Sequence of chain A:
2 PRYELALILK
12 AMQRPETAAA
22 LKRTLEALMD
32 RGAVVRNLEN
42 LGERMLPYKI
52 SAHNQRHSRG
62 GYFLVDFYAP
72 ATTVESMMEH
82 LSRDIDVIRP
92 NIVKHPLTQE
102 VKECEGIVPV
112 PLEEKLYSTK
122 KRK

The following describes two proteins that form a bound complex.

Sequence of chain B:
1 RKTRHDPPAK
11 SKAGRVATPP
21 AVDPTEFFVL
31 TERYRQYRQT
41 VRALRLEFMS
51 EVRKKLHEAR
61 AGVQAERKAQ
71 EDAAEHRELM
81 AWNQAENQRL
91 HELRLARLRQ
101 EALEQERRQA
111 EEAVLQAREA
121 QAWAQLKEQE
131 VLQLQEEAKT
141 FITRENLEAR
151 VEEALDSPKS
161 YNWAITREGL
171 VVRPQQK

Interface contacts:
Residue L155 in chain B contacts residue A19 in chain A (closest heavy-atom distance 3.9 Å).
Residue L155 in chain B contacts residue N41 in chain A (closest heavy-atom distance 4.0 Å).
Residue T143 in chain B is in contact with residue M30 in chain A (closest heavy-atom distance 4.1 Å).
Residue F141 in chain B contacts residue V35 in chain A (closest heavy-atom distance 4.4 Å).
Residue I142 in chain B is in contact with residue L39 in chain A (closest heavy-atom distance 4.0 Å).
Residue L147 in chain B contacts residue L26 in chain A (closest heavy-atom distance 3.9 Å).
Residue F141 in chain B interacts with residue Y69 in chain A (closest heavy-atom distance 4.3 Å).
Residue L147 in chain B contacts residue K23 in chain A (closest heavy-atom distance 3.8 Å).
Residue L134 in chain B is in contact with residue R37 in chain A (closest heavy-atom distance 4.1 Å).
Residue V151 in chain B interacts with residue K23 in chain A (closest heavy-atom distance 4.2 Å).
Residue L155 in chain B interacts with residue L22 in chain A (closest heavy-atom distance 3.5 Å).
Residue T140 in chain B interacts with residue R37 in chain A (closest heavy-atom distance 3.5 Å).
Residue Y161 in chain B interacts with residue E40 in chain A (closest heavy-atom distance 2.5 Å).
Residue V151 in chain B interacts with residue L22 in chain A (closest heavy-atom distance 4.0 Å).
Residue K159 in chain B interacts with residue E40 in chain A (closest heavy-atom distance 4.0 Å).
Residue R144 in chain B interacts with residue D31 in chain A (closest heavy-atom distance 3.2 Å).
Residue L155 in chain B interacts with residue R15 in chain A (closest heavy-atom distance 4.3 Å).
Residue L147 in chain B is in contact with residue E27 in chain A (closest heavy-atom distance 3.9 Å).
Residue S157 in chain B is in contact with residue N41 in chain A (closest heavy-atom distance 4.2 Å).
Residue R144 in chain B contacts residue E27 in chain A (closest heavy-atom distance 3.4 Å).
Residue P158 in chain B interacts with residue G43 in chain A (closest heavy-atom distance 4.5 Å).
Residue R150 in chain B interacts with residue R37 in chain A (closest heavy-atom distance 4.6 Å).
Residue E152 in chain B interacts with residue R15 in chain A (closest heavy-atom distance 2.9 Å).
Residue E152 in chain B interacts with residue A19 in chain A (closest heavy-atom distance 4.0 Å).
Residue K159 in chain B contacts residue N41 in chain A (closest heavy-atom distance 3.2 Å).
Residue Y161 in chain B is in contact with residue L42 in chain A (closest heavy-atom distance 3.7 Å).
Residue P158 in chain B is in contact with residue N41 in chain A (closest heavy-atom distance 3.3 Å).
Residue I142 in chain B contacts residue N38 in chain A (closest heavy-atom distance 4.1 Å).
Residue K159 in chain B interacts with residue L42 in chain A (closest heavy-atom distance 3.8 Å).
Residue I142 in chain B is in contact with residue L26 in chain A (closest heavy-atom distance 4.9 Å).
Residue E137 in chain B is in contact with residue R37 in chain A (closest heavy-atom distance 4.3 Å).
Residue V151 in chain B is in contact with residue A19 in chain A (closest heavy-atom distance 3.7 Å).
Residue F141 in chain B is in contact with residue V36 in chain A (closest heavy-atom distance 3.4 Å).
Residue R150 in chain B interacts with residue L39 in chain A (closest heavy-atom distance 4.9 Å).
Residue Y161 in chain B contacts residue L65 in chain A (closest heavy-atom distance 3.4 Å).
Residue L147 in chain B interacts with residue M30 in chain A (closest heavy-atom distance 4.4 Å).
Residue L155 in chain B contacts residue F64 in chain A (closest heavy-atom distance 4.6 Å).
Residue I142 in chain B contacts residue V36 in chain A (closest heavy-atom distance 2.9 Å).
Residue R144 in chain B is in contact with residue M30 in chain A (closest heavy-atom distance 3.5 Å).
Residue A154 in chain B is in contact with residue E40 in chain A (closest heavy-atom distance 4.8 Å).
Residue L155 in chain B is in contact with residue T18 in chain A (closest heavy-atom distance 3.4 Å).
Residue A154 in chain B interacts with residue N41 in chain A (closest heavy-atom distance 3.4 Å).
Residue A154 in chain B is in contact with residue L39 in chain A (closest heavy-atom distance 3.6 Å).
Residue V151 in chain B contacts residue L39 in chain A (closest heavy-atom distance 4.4 Å).
Residue P158 in chain B interacts with residue L42 in chain A (closest heavy-atom distance 4.7 Å).
Residue R150 in chain B contacts residue N38 in chain A (closest heavy-atom distance 4.3 Å).
Residue V151 in chain B interacts with residue L26 in chain A (closest heavy-atom distance 4.3 Å).
Residue E148 in chain B contacts residue K23 in chain A (closest heavy-atom distance 3.2 Å).
Residue I142 in chain B contacts residue M30 in chain A (closest heavy-atom distance 4.6 Å).
Residue D156 in chain B contacts residue R15 in chain A (closest heavy-atom distance 2.8 Å).
Residue F141 in chain B interacts with residue R37 in chain A (closest heavy-atom distance 3.4 Å).
Residue I142 in chain B interacts with residue R37 in chain A (closest heavy-atom distance 4.4 Å).
Residue L134 in chain B interacts with residue Y69 in chain A (closest heavy-atom distance 4.2 Å).